Residue-level contacts at the interface:
Residue H70 in protein 1 contacts residue L3 in protein 2 (closest heavy-atom distance 3.5 Å).
Residue R97 in protein 1 contacts residue L3 in protein 2 (closest heavy-atom distance 4.3 Å).
Residue M45 in protein 1 interacts with residue I2 in protein 2 (closest heavy-atom distance 4.0 Å).
Residue Y159 in protein 1 interacts with residue L3 in protein 2 (closest heavy-atom distance 3.3 Å).
Residue Y123 in protein 1 is in contact with residue V9 in protein 2 (closest heavy-atom distance 4.4 Å).
Residue H70 in protein 1 is in contact with residue I2 in protein 2 (closest heavy-atom distance 4.1 Å).
Residue T143 in protein 1 is in contact with residue V9 in protein 2 (closest heavy-atom distance 2.9 Å).
Residue Q155 in protein 1 interacts with residue L3 in protein 2 (closest heavy-atom distance 4.8 Å).
Residue W147 in protein 1 interacts with residue F7 in protein 2 (closest heavy-atom distance 3.4 Å).
Residue L156 in protein 1 interacts with residue L3 in protein 2 (closest heavy-atom distance 3.5 Å).
Residue W147 in protein 1 interacts with residue V9 in protein 2 (closest heavy-atom distance 3.7 Å).
Residue D77 in protein 1 interacts with residue V9 in protein 2 (closest heavy-atom distance 3.4 Å).
Residue H114 in protein 1 is in contact with residue F7 in protein 2 (closest heavy-atom distance 3.3 Å).
Residue L156 in protein 1 contacts residue F7 in protein 2 (closest heavy-atom distance 3.9 Å).
Residue E63 in protein 1 is in contact with residue I2 in protein 2 (closest heavy-atom distance 3.4 Å).
Residue Y116 in protein 1 is in contact with residue V9 in protein 2 (closest heavy-atom distance 3.8 Å).
Residue Y99 in protein 1 is in contact with residue I2 in protein 2 (closest heavy-atom distance 3.2 Å).
Residue R97 in protein 1 interacts with residue F7 in protein 2 (closest heavy-atom distance 3.1 Å).
Residue Y84 in protein 1 interacts with residue V9 in protein 2 (closest heavy-atom distance 2.8 Å).
Residue A69 in protein 1 interacts with residue G4 in protein 2 (closest heavy-atom distance 4.9 Å).
Residue Q155 in protein 1 interacts with residue V6 in protein 2 (closest heavy-atom distance 4.7 Å).
Residue Y7 in protein 1 interacts with residue I2 in protein 2 (closest heavy-atom distance 3.2 Å).
Residue K66 in protein 1 is in contact with residue I2 in protein 2 (closest heavy-atom distance 3.5 Å).
Residue T163 in protein 1 contacts residue I2 in protein 2 (closest heavy-atom distance 4.7 Å).
Residue Y99 in protein 1 interacts with residue L3 in protein 2 (closest heavy-atom distance 2.9 Å).
Residue K66 in protein 1 contacts residue L3 in protein 2 (closest heavy-atom distance 3.3 Å).
Residue V67 in protein 1 interacts with residue I2 in protein 2 (closest heavy-atom distance 3.5 Å).
Residue T73 in protein 1 contacts residue F7 in protein 2 (closest heavy-atom distance 4.2 Å).
Residue H70 in protein 1 is in contact with residue G4 in protein 2 (closest heavy-atom distance 4.6 Å).
Residue K66 in protein 1 interacts with residue G4 in protein 2 (closest heavy-atom distance 3.7 Å).
Residue L81 in protein 1 is in contact with residue V9 in protein 2 (closest heavy-atom distance 4.2 Å).
Residue T80 in protein 1 interacts with residue V9 in protein 2 (closest heavy-atom distance 4.2 Å).
Residue V152 in protein 1 contacts residue F7 in protein 2 (closest heavy-atom distance 3.5 Å).
Residue Y159 in protein 1 is in contact with residue I2 in protein 2 (closest heavy-atom distance 3.3 Å).
Residue F9 in protein 1 interacts with residue I2 in protein 2 (closest heavy-atom distance 4.4 Å).
Residue K146 in protein 1 is in contact with residue V9 in protein 2 (closest heavy-atom distance 3.4 Å).

Sequence of protein 2:
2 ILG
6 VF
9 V

Sequence of protein 1:
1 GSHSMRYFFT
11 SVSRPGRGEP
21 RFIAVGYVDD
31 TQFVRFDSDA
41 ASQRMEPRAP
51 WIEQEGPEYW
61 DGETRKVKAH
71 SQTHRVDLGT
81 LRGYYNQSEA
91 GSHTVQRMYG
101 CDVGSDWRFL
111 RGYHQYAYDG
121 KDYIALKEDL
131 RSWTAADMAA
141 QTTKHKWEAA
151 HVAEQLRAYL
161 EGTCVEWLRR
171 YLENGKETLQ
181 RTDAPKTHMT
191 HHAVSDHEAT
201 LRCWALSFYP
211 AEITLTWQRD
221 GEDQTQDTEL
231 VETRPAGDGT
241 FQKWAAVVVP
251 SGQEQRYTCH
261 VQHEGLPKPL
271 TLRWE

This data describes a binding interaction between two proteins.